Sequence of the first protein:
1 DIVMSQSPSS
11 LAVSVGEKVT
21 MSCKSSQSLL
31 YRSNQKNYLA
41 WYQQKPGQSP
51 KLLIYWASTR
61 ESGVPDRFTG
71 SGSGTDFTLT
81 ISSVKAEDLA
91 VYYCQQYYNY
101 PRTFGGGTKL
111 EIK

This data describes a binding interaction between two proteins.

Sequence of the second protein:
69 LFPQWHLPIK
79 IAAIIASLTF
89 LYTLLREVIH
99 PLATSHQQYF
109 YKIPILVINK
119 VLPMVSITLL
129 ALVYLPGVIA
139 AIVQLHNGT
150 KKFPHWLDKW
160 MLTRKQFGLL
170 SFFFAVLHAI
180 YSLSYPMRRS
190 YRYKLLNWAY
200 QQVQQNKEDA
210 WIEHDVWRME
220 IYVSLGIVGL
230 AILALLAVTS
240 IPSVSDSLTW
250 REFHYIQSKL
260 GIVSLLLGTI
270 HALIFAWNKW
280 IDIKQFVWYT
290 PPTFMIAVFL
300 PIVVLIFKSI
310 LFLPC

Residue-level contacts at the interface:
Residue S103 in the second protein contacts residue S58 in the first protein (closest heavy-atom distance 4.9 Å).
Residue Q105 in the second protein contacts residue K36 in the first protein (closest heavy-atom distance 3.5 Å).
Residue N196 in the second protein is in contact with residue S33 in the first protein (closest heavy-atom distance 2.8 Å).
Residue Y199 in the second protein is in contact with residue Y31 in the first protein (closest heavy-atom distance 4.9 Å).
Residue Y107 in the second protein contacts residue S33 in the first protein (closest heavy-atom distance 4.3 Å).
Residue Y109 in the second protein interacts with residue S33 in the first protein (closest heavy-atom distance 3.7 Å).
Residue Q204 in the second protein interacts with residue Y100 in the first protein (closest heavy-atom distance 3.8 Å).
Residue Y107 in the second protein interacts with residue K36 in the first protein (closest heavy-atom distance 4.2 Å).
Residue K193 in the second protein contacts residue S33 in the first protein (closest heavy-atom distance 4.8 Å).
Residue Y192 in the second protein contacts residue S33 in the first protein (closest heavy-atom distance 4.8 Å).
Residue N196 in the second protein interacts with residue Y31 in the first protein (closest heavy-atom distance 4.1 Å).
Residue Q203 in the second protein interacts with residue N99 in the first protein (closest heavy-atom distance 4.4 Å).
Residue H104 in the second protein contacts residue Q35 in the first protein (closest heavy-atom distance 4.5 Å).
Residue Y107 in the second protein interacts with residue Q35 in the first protein (closest heavy-atom distance 4.2 Å).
Residue Y107 in the second protein is in contact with residue N34 in the first protein (closest heavy-atom distance 3.6 Å).
Residue Q105 in the second protein is in contact with residue Q35 in the first protein (closest heavy-atom distance 3.3 Å).
Residue Q203 in the second protein interacts with residue Y100 in the first protein (closest heavy-atom distance 3.0 Å).
Residue Y199 in the second protein interacts with residue N99 in the first protein (closest heavy-atom distance 4.9 Å).
Residue Q106 in the second protein interacts with residue Q35 in the first protein (closest heavy-atom distance 3.2 Å).
Residue Q200 in the second protein contacts residue Y31 in the first protein (closest heavy-atom distance 3.0 Å).